Contacts between the two chains:
Residue V102 in the first protein is in contact with residue G147 in the second protein (closest heavy-atom distance 4.0 Å).
Residue V102 in the first protein interacts with residue R79 in the second protein (closest heavy-atom distance 4.7 Å).
Residue S106 in the first protein contacts residue I146 in the second protein (closest heavy-atom distance 4.7 Å).
Residue I107 in the first protein is in contact with residue K145 in the second protein (closest heavy-atom distance 4.6 Å).
Residue S106 in the first protein is in contact with residue G147 in the second protein (closest heavy-atom distance 4.2 Å).
Residue V102 in the first protein interacts with residue C78 in the second protein (closest heavy-atom distance 5.0 Å).
Residue I107 in the first protein is in contact with residue H88 in the second protein (closest heavy-atom distance 4.0 Å).
Residue V102 in the first protein contacts residue F148 in the second protein (closest heavy-atom distance 4.1 Å).
Residue V102 in the first protein interacts with residue A149 in the second protein (closest heavy-atom distance 3.3 Å).
Residue P104 in the first protein interacts with residue G147 in the second protein (closest heavy-atom distance 4.3 Å).
Residue A108 in the first protein interacts with residue T84 in the second protein (closest heavy-atom distance 4.4 Å).
Residue R103 in the first protein is in contact with residue G147 in the second protein (closest heavy-atom distance 4.4 Å).
Residue A108 in the first protein interacts with residue I146 in the second protein (closest heavy-atom distance 4.1 Å).
Residue A108 in the first protein is in contact with residue F148 in the second protein (closest heavy-atom distance 4.3 Å).
Residue A108 in the first protein contacts residue G147 in the second protein (closest heavy-atom distance 4.8 Å).
Residue A111 in the first protein is in contact with residue T84 in the second protein (closest heavy-atom distance 3.9 Å).
Residue I107 in the first protein is in contact with residue I146 in the second protein (closest heavy-atom distance 3.1 Å).
Residue A111 in the first protein interacts with residue H88 in the second protein (closest heavy-atom distance 4.2 Å).

These two protein chains interact to form a complex.

Sequence of the first protein:
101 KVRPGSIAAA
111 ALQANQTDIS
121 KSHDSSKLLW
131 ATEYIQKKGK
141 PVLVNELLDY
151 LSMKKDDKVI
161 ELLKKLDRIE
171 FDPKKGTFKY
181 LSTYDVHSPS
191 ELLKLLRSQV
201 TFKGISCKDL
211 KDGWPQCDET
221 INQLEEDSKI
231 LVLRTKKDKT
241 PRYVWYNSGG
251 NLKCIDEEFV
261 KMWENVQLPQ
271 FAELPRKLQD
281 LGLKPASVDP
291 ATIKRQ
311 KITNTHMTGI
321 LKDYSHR

Sequence of the second protein:
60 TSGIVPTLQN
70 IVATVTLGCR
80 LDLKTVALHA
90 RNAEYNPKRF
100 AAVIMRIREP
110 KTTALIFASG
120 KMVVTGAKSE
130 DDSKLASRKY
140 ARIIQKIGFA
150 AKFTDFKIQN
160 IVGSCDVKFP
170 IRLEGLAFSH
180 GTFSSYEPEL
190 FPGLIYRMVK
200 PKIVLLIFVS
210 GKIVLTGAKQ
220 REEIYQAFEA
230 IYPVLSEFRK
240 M